Sequence of protein 1:
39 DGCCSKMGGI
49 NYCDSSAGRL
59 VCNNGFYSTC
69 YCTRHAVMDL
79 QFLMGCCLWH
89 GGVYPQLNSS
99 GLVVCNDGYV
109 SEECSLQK

Sequence of protein 2:
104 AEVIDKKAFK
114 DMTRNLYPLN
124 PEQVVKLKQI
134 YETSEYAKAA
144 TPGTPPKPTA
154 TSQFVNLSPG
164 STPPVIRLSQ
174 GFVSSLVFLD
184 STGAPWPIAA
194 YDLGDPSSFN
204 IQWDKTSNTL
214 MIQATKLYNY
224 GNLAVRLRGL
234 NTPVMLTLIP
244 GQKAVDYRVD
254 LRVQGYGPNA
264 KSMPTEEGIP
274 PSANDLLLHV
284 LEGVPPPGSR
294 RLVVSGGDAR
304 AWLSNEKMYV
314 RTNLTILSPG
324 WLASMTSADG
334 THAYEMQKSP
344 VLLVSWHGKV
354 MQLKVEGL

These two protein chains interact to form a complex.

Interface contacts:
Residue M354 in protein 2 interacts with residue D77 in protein 1 (closest heavy-atom distance 3.5 Å).
Residue G299 in protein 2 interacts with residue L78 in protein 1 (closest heavy-atom distance 3.8 Å).
Residue K357 in protein 2 is in contact with residue L81 in protein 1 (closest heavy-atom distance 4.9 Å).
Residue P343 in protein 2 contacts residue W87 in protein 1 (closest heavy-atom distance 4.6 Å).
Residue V344 in protein 2 contacts residue L81 in protein 1 (closest heavy-atom distance 4.4 Å).
Residue Q355 in protein 2 contacts residue Q79 in protein 1 (closest heavy-atom distance 2.9 Å).
Residue G300 in protein 2 contacts residue V75 in protein 1 (closest heavy-atom distance 4.6 Å).
Residue P343 in protein 2 is in contact with residue H88 in protein 1 (closest heavy-atom distance 3.8 Å).
Residue L346 in protein 2 contacts residue W87 in protein 1 (closest heavy-atom distance 4.4 Å).
Residue S321 in protein 2 is in contact with residue W87 in protein 1 (closest heavy-atom distance 3.2 Å).
Residue K352 in protein 2 is in contact with residue Q79 in protein 1 (closest heavy-atom distance 4.8 Å).
Residue V353 in protein 2 contacts residue L78 in protein 1 (closest heavy-atom distance 5.0 Å).
Residue K341 in protein 2 interacts with residue G89 in protein 1 (closest heavy-atom distance 4.6 Å).
Residue V353 in protein 2 contacts residue D77 in protein 1 (closest heavy-atom distance 4.5 Å).
Residue Q355 in protein 2 contacts residue L78 in protein 1 (closest heavy-atom distance 3.0 Å).
Residue G299 in protein 2 is in contact with residue V75 in protein 1 (closest heavy-atom distance 3.7 Å).
Residue W349 in protein 2 interacts with residue V75 in protein 1 (closest heavy-atom distance 4.6 Å).
Residue G299 in protein 2 is in contact with residue A74 in protein 1 (closest heavy-atom distance 3.0 Å).
Residue D301 in protein 2 interacts with residue H73 in protein 1 (closest heavy-atom distance 4.9 Å).
Residue G300 in protein 2 interacts with residue R72 in protein 1 (closest heavy-atom distance 4.0 Å).
Residue M354 in protein 2 is in contact with residue M76 in protein 1 (closest heavy-atom distance 3.3 Å).
Residue D301 in protein 2 contacts residue A74 in protein 1 (closest heavy-atom distance 4.9 Å).
Residue M354 in protein 2 is in contact with residue Q79 in protein 1 (closest heavy-atom distance 4.9 Å).
Residue V297 in protein 2 is in contact with residue R72 in protein 1 (closest heavy-atom distance 4.0 Å).
Residue V344 in protein 2 interacts with residue W87 in protein 1 (closest heavy-atom distance 3.7 Å).
Residue G300 in protein 2 is in contact with residue H73 in protein 1 (closest heavy-atom distance 3.3 Å).
Residue G300 in protein 2 contacts residue M76 in protein 1 (closest heavy-atom distance 4.8 Å).
Residue V353 in protein 2 interacts with residue Q79 in protein 1 (closest heavy-atom distance 4.2 Å).
Residue P343 in protein 2 interacts with residue G90 in protein 1 (closest heavy-atom distance 4.8 Å).
Residue Q355 in protein 2 is in contact with residue W87 in protein 1 (closest heavy-atom distance 4.4 Å).
Residue P343 in protein 2 is in contact with residue L86 in protein 1 (closest heavy-atom distance 4.5 Å).
Residue L356 in protein 2 interacts with residue L78 in protein 1 (closest heavy-atom distance 5.0 Å).
Residue A302 in protein 2 is in contact with residue H73 in protein 1 (closest heavy-atom distance 4.4 Å).
Residue L345 in protein 2 interacts with residue W87 in protein 1 (closest heavy-atom distance 4.6 Å).
Residue R303 in protein 2 contacts residue H73 in protein 1 (closest heavy-atom distance 3.2 Å).
Residue L356 in protein 2 contacts residue M76 in protein 1 (closest heavy-atom distance 4.9 Å).
Residue V344 in protein 2 is in contact with residue L86 in protein 1 (closest heavy-atom distance 4.8 Å).
Residue S298 in protein 2 is in contact with residue R72 in protein 1 (closest heavy-atom distance 3.0 Å).
Residue Q355 in protein 2 contacts residue L81 in protein 1 (closest heavy-atom distance 3.4 Å).
Residue Q355 in protein 2 contacts residue M76 in protein 1 (closest heavy-atom distance 4.7 Å).
Residue V296 in protein 2 contacts residue R72 in protein 1 (closest heavy-atom distance 4.5 Å).
Residue M354 in protein 2 interacts with residue L78 in protein 1 (closest heavy-atom distance 3.7 Å).
Residue P343 in protein 2 is in contact with residue C85 in protein 1 (closest heavy-atom distance 4.4 Å).
Residue K352 in protein 2 is in contact with residue D77 in protein 1 (closest heavy-atom distance 3.4 Å).
Residue V297 in protein 2 interacts with residue H73 in protein 1 (closest heavy-atom distance 3.4 Å).
Residue G299 in protein 2 interacts with residue R72 in protein 1 (closest heavy-atom distance 3.8 Å).
Residue K341 in protein 2 contacts residue H88 in protein 1 (closest heavy-atom distance 4.9 Å).
Residue G299 in protein 2 is in contact with residue M76 in protein 1 (closest heavy-atom distance 2.9 Å).
Residue S298 in protein 2 interacts with residue L78 in protein 1 (closest heavy-atom distance 4.6 Å).
Residue M354 in protein 2 is in contact with residue V75 in protein 1 (closest heavy-atom distance 3.8 Å).
Residue Q355 in protein 2 contacts residue F80 in protein 1 (closest heavy-atom distance 3.9 Å).
Residue G300 in protein 2 interacts with residue A74 in protein 1 (closest heavy-atom distance 3.2 Å).